Sequence of the second protein:
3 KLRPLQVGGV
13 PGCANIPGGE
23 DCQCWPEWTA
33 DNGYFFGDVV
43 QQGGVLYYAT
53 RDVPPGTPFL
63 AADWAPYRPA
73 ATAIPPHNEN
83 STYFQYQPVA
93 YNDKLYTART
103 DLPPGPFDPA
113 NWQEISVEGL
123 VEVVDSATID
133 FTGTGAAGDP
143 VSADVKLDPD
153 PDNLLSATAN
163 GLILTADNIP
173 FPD

This data describes a binding interaction between two proteins.

Sequence of the first protein:
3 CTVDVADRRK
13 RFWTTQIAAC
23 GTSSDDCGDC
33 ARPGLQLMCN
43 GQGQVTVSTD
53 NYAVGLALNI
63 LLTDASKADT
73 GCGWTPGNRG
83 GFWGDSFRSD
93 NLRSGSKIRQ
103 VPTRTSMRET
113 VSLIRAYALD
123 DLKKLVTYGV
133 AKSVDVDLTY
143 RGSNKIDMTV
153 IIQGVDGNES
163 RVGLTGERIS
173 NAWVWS

Contacts between the two chains:
Residue L39 in the first protein interacts with residue V12 in the second protein (closest heavy-atom distance 4.2 Å).
Residue N42 in the first protein is in contact with residue C15 in the second protein (closest heavy-atom distance 4.0 Å).
Residue M40 in the first protein contacts residue P6 in the second protein (closest heavy-atom distance 3.8 Å).
Residue A21 in the first protein interacts with residue V9 in the second protein (closest heavy-atom distance 4.3 Å).
Residue C41 in the first protein contacts residue P6 in the second protein (closest heavy-atom distance 4.9 Å).
Residue C41 in the first protein is in contact with residue L7 in the second protein (closest heavy-atom distance 3.5 Å).
Residue M40 in the first protein is in contact with residue R5 in the second protein (closest heavy-atom distance 3.5 Å).
Residue C22 in the first protein is in contact with residue V9 in the second protein (closest heavy-atom distance 3.3 Å).
Residue C41 in the first protein contacts residue L4 in the second protein (closest heavy-atom distance 3.1 Å).
Residue G45 in the first protein contacts residue A16 in the second protein (closest heavy-atom distance 3.7 Å).
Residue G23 in the first protein is in contact with residue V9 in the second protein (closest heavy-atom distance 4.6 Å).
Residue N42 in the first protein is in contact with residue L4 in the second protein (closest heavy-atom distance 4.2 Å).
Residue G45 in the first protein is in contact with residue C15 in the second protein (closest heavy-atom distance 3.4 Å).
Residue Q46 in the first protein interacts with residue A16 in the second protein (closest heavy-atom distance 4.9 Å).
Residue V47 in the first protein interacts with residue L7 in the second protein (closest heavy-atom distance 3.8 Å).
Residue Q46 in the first protein contacts residue C15 in the second protein (closest heavy-atom distance 4.6 Å).
Residue Q38 in the first protein is in contact with residue L7 in the second protein (closest heavy-atom distance 3.8 Å).
Residue C41 in the first protein contacts residue C15 in the second protein (closest heavy-atom distance 2.0 Å).
Residue L39 in the first protein interacts with residue P6 in the second protein (closest heavy-atom distance 3.9 Å).
Residue V47 in the first protein interacts with residue V12 in the second protein (closest heavy-atom distance 4.4 Å).
Residue Q38 in the first protein contacts residue P6 in the second protein (closest heavy-atom distance 3.2 Å).
Residue N42 in the first protein contacts residue K3 in the second protein (closest heavy-atom distance 4.2 Å).
Residue Q38 in the first protein is in contact with residue Q8 in the second protein (closest heavy-atom distance 4.8 Å).
Residue C41 in the first protein contacts residue K3 in the second protein (closest heavy-atom distance 4.2 Å).
Residue C41 in the first protein is in contact with residue R5 in the second protein (closest heavy-atom distance 2.9 Å).
Residue Q44 in the first protein interacts with residue C15 in the second protein (closest heavy-atom distance 4.8 Å).
Residue L39 in the first protein interacts with residue R5 in the second protein (closest heavy-atom distance 4.0 Å).
Residue M40 in the first protein contacts residue L4 in the second protein (closest heavy-atom distance 3.6 Å).
Residue V47 in the first protein is in contact with residue C15 in the second protein (closest heavy-atom distance 3.6 Å).
Residue R34 in the first protein is in contact with residue V9 in the second protein (closest heavy-atom distance 4.6 Å).
Residue M40 in the first protein interacts with residue L7 in the second protein (closest heavy-atom distance 4.7 Å).
Residue L39 in the first protein interacts with residue L7 in the second protein (closest heavy-atom distance 3.0 Å).